Sequence of protein 1:
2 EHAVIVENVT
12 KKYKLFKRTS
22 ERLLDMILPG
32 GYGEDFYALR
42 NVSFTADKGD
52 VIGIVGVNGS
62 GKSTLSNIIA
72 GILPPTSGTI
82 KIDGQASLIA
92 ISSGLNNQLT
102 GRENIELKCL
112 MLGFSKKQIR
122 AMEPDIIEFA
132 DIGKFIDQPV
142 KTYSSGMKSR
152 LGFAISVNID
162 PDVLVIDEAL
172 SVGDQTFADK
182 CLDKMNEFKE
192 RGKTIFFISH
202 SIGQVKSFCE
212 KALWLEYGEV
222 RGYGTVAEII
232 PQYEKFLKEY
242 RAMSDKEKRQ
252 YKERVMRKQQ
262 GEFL

The following describes two proteins that form a bound complex.

Residue-level contacts at the interface:
Residue V277 in protein 2 interacts with residue P75 in protein 1 (closest heavy-atom distance 4.0 Å).
Residue Q116 in protein 2 interacts with residue S88 in protein 1 (closest heavy-atom distance 3.3 Å).
Residue S40 in protein 2 is in contact with residue Q99 in protein 1 (closest heavy-atom distance 3.6 Å).
Residue Q116 in protein 2 interacts with residue A91 in protein 1 (closest heavy-atom distance 4.6 Å).
Residue R32 in protein 2 interacts with residue E104 in protein 1 (closest heavy-atom distance 4.8 Å).
Residue M117 in protein 2 is in contact with residue A91 in protein 1 (closest heavy-atom distance 4.4 Å).
Residue R32 in protein 2 contacts residue E107 in protein 1 (closest heavy-atom distance 2.5 Å).
Residue S40 in protein 2 interacts with residue L100 in protein 1 (closest heavy-atom distance 4.8 Å).
Residue M117 in protein 2 is in contact with residue S88 in protein 1 (closest heavy-atom distance 3.9 Å).
Residue N44 in protein 2 contacts residue K142 in protein 1 (closest heavy-atom distance 3.7 Å).
Residue S40 in protein 2 contacts residue N97 in protein 1 (closest heavy-atom distance 3.5 Å).
Residue K39 in protein 2 interacts with residue E104 in protein 1 (closest heavy-atom distance 3.1 Å).
Residue H275 in protein 2 contacts residue P75 in protein 1 (closest heavy-atom distance 4.5 Å).
Residue A115 in protein 2 contacts residue I73 in protein 1 (closest heavy-atom distance 3.2 Å).
Residue Q116 in protein 2 is in contact with residue I90 in protein 1 (closest heavy-atom distance 4.9 Å).
Residue M113 in protein 2 contacts residue M112 in protein 1 (closest heavy-atom distance 4.1 Å).
Residue M117 in protein 2 interacts with residue G95 in protein 1 (closest heavy-atom distance 4.0 Å).
Residue M117 in protein 2 interacts with residue S94 in protein 1 (closest heavy-atom distance 4.0 Å).
Residue N118 in protein 2 is in contact with residue S88 in protein 1 (closest heavy-atom distance 4.3 Å).
Residue V277 in protein 2 interacts with residue I73 in protein 1 (closest heavy-atom distance 3.5 Å).
Residue V114 in protein 2 interacts with residue M112 in protein 1 (closest heavy-atom distance 3.9 Å).
Residue F36 in protein 2 is in contact with residue L108 in protein 1 (closest heavy-atom distance 3.5 Å).
Residue L33 in protein 2 interacts with residue L108 in protein 1 (closest heavy-atom distance 4.7 Å).
Residue Y28 in protein 2 interacts with residue L111 in protein 1 (closest heavy-atom distance 4.6 Å).
Residue F36 in protein 2 is in contact with residue E107 in protein 1 (closest heavy-atom distance 3.6 Å).
Residue M117 in protein 2 contacts residue L113 in protein 1 (closest heavy-atom distance 4.0 Å).
Residue N44 in protein 2 is in contact with residue L100 in protein 1 (closest heavy-atom distance 4.6 Å).
Residue F36 in protein 2 is in contact with residue L100 in protein 1 (closest heavy-atom distance 4.1 Å).
Residue K39 in protein 2 is in contact with residue L100 in protein 1 (closest heavy-atom distance 3.9 Å).
Residue N118 in protein 2 is in contact with residue M112 in protein 1 (closest heavy-atom distance 3.7 Å).
Residue Q45 in protein 2 interacts with residue Q99 in protein 1 (closest heavy-atom distance 3.0 Å).
Residue M113 in protein 2 contacts residue S94 in protein 1 (closest heavy-atom distance 4.8 Å).
Residue L33 in protein 2 contacts residue L111 in protein 1 (closest heavy-atom distance 4.8 Å).
Residue Q116 in protein 2 is in contact with residue I73 in protein 1 (closest heavy-atom distance 4.9 Å).
Residue A274 in protein 2 contacts residue P75 in protein 1 (closest heavy-atom distance 3.7 Å).
Residue M117 in protein 2 interacts with residue K109 in protein 1 (closest heavy-atom distance 3.5 Å).
Residue L33 in protein 2 contacts residue M112 in protein 1 (closest heavy-atom distance 4.0 Å).
Residue N118 in protein 2 is in contact with residue L113 in protein 1 (closest heavy-atom distance 2.9 Å).
Residue Y28 in protein 2 is in contact with residue K117 in protein 1 (closest heavy-atom distance 3.6 Å).
Residue Y28 in protein 2 contacts residue I120 in protein 1 (closest heavy-atom distance 4.8 Å).
Residue L29 in protein 2 interacts with residue L111 in protein 1 (closest heavy-atom distance 3.8 Å).
Residue Q116 in protein 2 contacts residue S94 in protein 1 (closest heavy-atom distance 3.3 Å).
Residue Q116 in protein 2 interacts with residue L89 in protein 1 (closest heavy-atom distance 4.6 Å).
Residue V277 in protein 2 interacts with residue L74 in protein 1 (closest heavy-atom distance 4.3 Å).
Residue M113 in protein 2 interacts with residue G95 in protein 1 (closest heavy-atom distance 3.9 Å).
Residue F36 in protein 2 contacts residue E104 in protein 1 (closest heavy-atom distance 3.1 Å).
Residue M117 in protein 2 is in contact with residue M112 in protein 1 (closest heavy-atom distance 3.6 Å).
Residue N44 in protein 2 contacts residue Q99 in protein 1 (closest heavy-atom distance 3.0 Å).
Residue N118 in protein 2 interacts with residue G114 in protein 1 (closest heavy-atom distance 4.7 Å).
Residue F119 in protein 2 contacts residue M112 in protein 1 (closest heavy-atom distance 3.4 Å).

Sequence of protein 2:
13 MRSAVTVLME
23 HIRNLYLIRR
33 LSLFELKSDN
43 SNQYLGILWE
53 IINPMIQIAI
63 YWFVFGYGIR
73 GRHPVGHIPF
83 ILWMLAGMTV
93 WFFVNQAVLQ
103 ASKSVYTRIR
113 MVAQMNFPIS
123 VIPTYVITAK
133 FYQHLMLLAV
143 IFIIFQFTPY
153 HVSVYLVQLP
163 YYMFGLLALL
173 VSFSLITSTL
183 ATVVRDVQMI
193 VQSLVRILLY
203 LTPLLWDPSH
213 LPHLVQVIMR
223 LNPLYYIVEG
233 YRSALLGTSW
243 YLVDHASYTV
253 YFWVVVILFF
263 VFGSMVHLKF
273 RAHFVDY